Interface contacts:
Residue N300 in chain B interacts with residue Q27 in chain A (closest heavy-atom distance 4.8 Å).
Residue I408 in chain B contacts residue S33 in chain A (closest heavy-atom distance 3.4 Å).
Residue P287 in chain B contacts residue Y31 in chain A (closest heavy-atom distance 4.6 Å).
Residue N300 in chain B contacts residue A99 in chain A (closest heavy-atom distance 4.2 Å).
Residue N300 in chain B is in contact with residue Y98 in chain A (closest heavy-atom distance 3.9 Å).
Residue G288 in chain B contacts residue Y31 in chain A (closest heavy-atom distance 3.6 Å).
Residue D411 in chain B contacts residue Y38 in chain A (closest heavy-atom distance 4.7 Å).
Residue I408 in chain B is in contact with residue Y31 in chain A (closest heavy-atom distance 3.1 Å).
Residue A289 in chain B interacts with residue Y31 in chain A (closest heavy-atom distance 3.1 Å).
Residue R293 in chain B interacts with residue Y97 in chain A (closest heavy-atom distance 3.5 Å).
Residue G296 in chain B is in contact with residue Y100 in chain A (closest heavy-atom distance 3.8 Å).
Residue G410 in chain B interacts with residue Y31 in chain A (closest heavy-atom distance 2.6 Å).
Residue A289 in chain B is in contact with residue Y38 in chain A (closest heavy-atom distance 3.3 Å).
Residue L299 in chain B interacts with residue A99 in chain A (closest heavy-atom distance 4.9 Å).
Residue G410 in chain B interacts with residue S34 in chain A (closest heavy-atom distance 3.3 Å).
Residue D411 in chain B is in contact with residue S34 in chain A (closest heavy-atom distance 2.7 Å).
Residue S298 in chain B contacts residue A99 in chain A (closest heavy-atom distance 3.3 Å).
Residue L299 in chain B is in contact with residue Y97 in chain A (closest heavy-atom distance 4.6 Å).
Residue A297 in chain B is in contact with residue Y100 in chain A (closest heavy-atom distance 3.2 Å).
Residue S298 in chain B is in contact with residue Y98 in chain A (closest heavy-atom distance 4.0 Å).
Residue L412 in chain B interacts with residue Y31 in chain A (closest heavy-atom distance 5.0 Å).
Residue R293 in chain B contacts residue Y100 in chain A (closest heavy-atom distance 4.5 Å).
Residue L299 in chain B interacts with residue Y31 in chain A (closest heavy-atom distance 3.6 Å).
Residue L299 in chain B contacts residue Y98 in chain A (closest heavy-atom distance 3.3 Å).
Residue L299 in chain B interacts with residue Y38 in chain A (closest heavy-atom distance 3.7 Å).
Residue R293 in chain B interacts with residue W102 in chain A (closest heavy-atom distance 4.1 Å).
Residue G410 in chain B is in contact with residue S33 in chain A (closest heavy-atom distance 3.4 Å).
Residue D411 in chain B is in contact with residue Y31 in chain A (closest heavy-atom distance 3.5 Å).
Residue S298 in chain B contacts residue Y100 in chain A (closest heavy-atom distance 2.8 Å).
Residue D411 in chain B contacts residue W56 in chain A (closest heavy-atom distance 4.3 Å).

Sequence of chain A:
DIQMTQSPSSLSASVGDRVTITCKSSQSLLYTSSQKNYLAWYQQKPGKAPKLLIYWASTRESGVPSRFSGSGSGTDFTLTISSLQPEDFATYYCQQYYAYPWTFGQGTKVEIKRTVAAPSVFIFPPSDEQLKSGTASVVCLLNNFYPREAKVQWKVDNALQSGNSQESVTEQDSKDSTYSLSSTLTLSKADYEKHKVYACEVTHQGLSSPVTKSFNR

Sequence of chain B:
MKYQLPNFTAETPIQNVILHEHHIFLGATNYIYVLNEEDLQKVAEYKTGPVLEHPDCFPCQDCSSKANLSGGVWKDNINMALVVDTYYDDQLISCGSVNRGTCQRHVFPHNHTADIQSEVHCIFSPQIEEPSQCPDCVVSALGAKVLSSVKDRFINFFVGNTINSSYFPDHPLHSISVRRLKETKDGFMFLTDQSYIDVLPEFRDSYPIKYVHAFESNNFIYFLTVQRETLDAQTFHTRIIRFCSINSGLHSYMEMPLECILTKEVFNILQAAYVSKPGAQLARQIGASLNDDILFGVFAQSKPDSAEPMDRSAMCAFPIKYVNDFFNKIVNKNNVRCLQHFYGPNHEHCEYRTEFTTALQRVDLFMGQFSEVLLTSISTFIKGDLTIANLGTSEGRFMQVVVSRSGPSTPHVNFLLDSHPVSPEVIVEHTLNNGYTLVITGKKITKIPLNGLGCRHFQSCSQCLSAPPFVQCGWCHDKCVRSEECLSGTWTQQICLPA

This data describes a binding interaction between two proteins.